Residue-level contacts at the interface:
Residue S42 in protein 2 is in contact with residue E35 in protein 1 (closest heavy-atom distance 2.7 Å).
Residue L25 in protein 2 interacts with residue V38 in protein 1 (closest heavy-atom distance 3.5 Å).
Residue D16 in protein 2 is in contact with residue K28 in protein 1 (closest heavy-atom distance 4.8 Å).
Residue I39 in protein 2 interacts with residue V38 in protein 1 (closest heavy-atom distance 4.9 Å).
Residue V13 in protein 2 interacts with residue V13 in protein 1 (closest heavy-atom distance 3.3 Å).
Residue S42 in protein 2 is in contact with residue I23 in protein 1 (closest heavy-atom distance 4.3 Å).
Residue K28 in protein 2 contacts residue D16 in protein 1 (closest heavy-atom distance 4.8 Å).
Residue Y26 in protein 2 contacts residue C15 in protein 1 (closest heavy-atom distance 3.1 Å).
Residue I14 in protein 2 contacts residue K28 in protein 1 (closest heavy-atom distance 3.0 Å).
Residue E35 in protein 2 interacts with residue I39 in protein 1 (closest heavy-atom distance 3.7 Å).
Residue T41 in protein 2 interacts with residue L25 in protein 1 (closest heavy-atom distance 3.4 Å).
Residue V13 in protein 2 is in contact with residue I14 in protein 1 (closest heavy-atom distance 4.7 Å).
Residue Y26 in protein 2 contacts residue C34 in protein 1 (closest heavy-atom distance 3.1 Å).
Residue I23 in protein 2 contacts residue V38 in protein 1 (closest heavy-atom distance 3.3 Å).
Residue L25 in protein 2 contacts residue I14 in protein 1 (closest heavy-atom distance 3.6 Å).
Residue Y26 in protein 2 contacts residue K37 in protein 1 (closest heavy-atom distance 3.4 Å).
Residue C15 in protein 2 contacts residue Y26 in protein 1 (closest heavy-atom distance 3.1 Å).
Residue V38 in protein 2 is in contact with residue V38 in protein 1 (closest heavy-atom distance 3.3 Å).
Residue I39 in protein 2 contacts residue E35 in protein 1 (closest heavy-atom distance 3.7 Å).
Residue L25 in protein 2 is in contact with residue C34 in protein 1 (closest heavy-atom distance 3.8 Å).
Residue I14 in protein 2 is in contact with residue V13 in protein 1 (closest heavy-atom distance 4.7 Å).
Residue C34 in protein 2 is in contact with residue Y26 in protein 1 (closest heavy-atom distance 3.1 Å).
Residue V13 in protein 2 interacts with residue K28 in protein 1 (closest heavy-atom distance 3.1 Å).
Residue L25 in protein 2 interacts with residue K37 in protein 1 (closest heavy-atom distance 3.6 Å).
Residue K28 in protein 2 is in contact with residue V13 in protein 1 (closest heavy-atom distance 3.1 Å).
Residue V38 in protein 2 is in contact with residue I23 in protein 1 (closest heavy-atom distance 3.3 Å).
Residue K28 in protein 2 is in contact with residue C15 in protein 1 (closest heavy-atom distance 4.8 Å).
Residue I30 in protein 2 contacts residue V38 in protein 1 (closest heavy-atom distance 4.1 Å).
Residue T41 in protein 2 is in contact with residue I23 in protein 1 (closest heavy-atom distance 3.6 Å).
Residue K37 in protein 2 interacts with residue I23 in protein 1 (closest heavy-atom distance 4.7 Å).
Residue V38 in protein 2 contacts residue I30 in protein 1 (closest heavy-atom distance 4.1 Å).
Residue K37 in protein 2 is in contact with residue L25 in protein 1 (closest heavy-atom distance 3.6 Å).
Residue T41 in protein 2 contacts residue H24 in protein 1 (closest heavy-atom distance 4.4 Å).
Residue K37 in protein 2 contacts residue Y26 in protein 1 (closest heavy-atom distance 3.4 Å).
Residue Y26 in protein 2 contacts residue D33 in protein 1 (closest heavy-atom distance 4.2 Å).
Residue I23 in protein 2 contacts residue S42 in protein 1 (closest heavy-atom distance 4.3 Å).
Residue L25 in protein 2 is in contact with residue T41 in protein 1 (closest heavy-atom distance 3.4 Å).
Residue E35 in protein 2 interacts with residue S42 in protein 1 (closest heavy-atom distance 2.7 Å).
Residue E35 in protein 2 contacts residue V38 in protein 1 (closest heavy-atom distance 3.2 Å).
Residue I14 in protein 2 contacts residue Y26 in protein 1 (closest heavy-atom distance 3.3 Å).
Residue I30 in protein 2 is in contact with residue I30 in protein 1 (closest heavy-atom distance 4.5 Å).
Residue I30 in protein 2 interacts with residue I14 in protein 1 (closest heavy-atom distance 3.4 Å).
Residue V38 in protein 2 is in contact with residue I39 in protein 1 (closest heavy-atom distance 4.9 Å).
Residue V38 in protein 2 interacts with residue L25 in protein 1 (closest heavy-atom distance 3.5 Å).
Residue I23 in protein 2 interacts with residue T41 in protein 1 (closest heavy-atom distance 3.6 Å).
Residue I39 in protein 2 interacts with residue S42 in protein 1 (closest heavy-atom distance 4.7 Å).
Residue I14 in protein 2 is in contact with residue L25 in protein 1 (closest heavy-atom distance 3.6 Å).
Residue D33 in protein 2 contacts residue Y26 in protein 1 (closest heavy-atom distance 4.2 Å).
Residue C34 in protein 2 contacts residue L25 in protein 1 (closest heavy-atom distance 3.8 Å).
Residue S42 in protein 2 interacts with residue I39 in protein 1 (closest heavy-atom distance 4.7 Å).
Residue I23 in protein 2 contacts residue K37 in protein 1 (closest heavy-atom distance 4.7 Å).
Residue Y26 in protein 2 contacts residue I14 in protein 1 (closest heavy-atom distance 3.3 Å).
Residue H24 in protein 2 is in contact with residue T41 in protein 1 (closest heavy-atom distance 4.4 Å).
Residue C15 in protein 2 interacts with residue K28 in protein 1 (closest heavy-atom distance 4.8 Å).
Residue I39 in protein 2 interacts with residue I39 in protein 1 (closest heavy-atom distance 3.5 Å).
Residue I14 in protein 2 is in contact with residue I30 in protein 1 (closest heavy-atom distance 3.4 Å).
Residue K28 in protein 2 is in contact with residue I14 in protein 1 (closest heavy-atom distance 3.0 Å).
Residue V38 in protein 2 interacts with residue E35 in protein 1 (closest heavy-atom distance 3.2 Å).

Sequence of protein 1:
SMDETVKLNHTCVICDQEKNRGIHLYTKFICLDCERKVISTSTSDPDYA

The following describes two proteins that form a bound complex.

Sequence of protein 2:
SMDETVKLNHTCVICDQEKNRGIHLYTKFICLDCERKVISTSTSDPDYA